Sequence of protein 2:
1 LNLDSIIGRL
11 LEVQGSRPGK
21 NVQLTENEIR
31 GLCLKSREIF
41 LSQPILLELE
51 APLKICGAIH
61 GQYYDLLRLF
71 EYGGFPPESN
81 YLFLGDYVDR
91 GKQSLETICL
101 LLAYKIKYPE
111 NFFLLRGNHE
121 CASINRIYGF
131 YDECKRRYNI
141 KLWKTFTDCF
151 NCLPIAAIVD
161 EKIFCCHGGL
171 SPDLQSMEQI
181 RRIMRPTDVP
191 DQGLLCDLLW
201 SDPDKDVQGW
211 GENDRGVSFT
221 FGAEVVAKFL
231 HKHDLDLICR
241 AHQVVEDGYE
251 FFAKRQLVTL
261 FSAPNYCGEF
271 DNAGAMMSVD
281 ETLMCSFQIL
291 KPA

Residue-level contacts at the interface:
Residue R95 in protein 1 is in contact with residue R137 in protein 2 (closest heavy-atom distance 4.3 Å).
Residue E100 in protein 1 interacts with residue K141 in protein 2 (closest heavy-atom distance 3.7 Å).
Residue D24 in protein 1 contacts residue K135 in protein 2 (closest heavy-atom distance 4.2 Å).
Residue D24 in protein 1 is in contact with residue R136 in protein 2 (closest heavy-atom distance 4.9 Å).
Residue R28 in protein 1 is in contact with residue R136 in protein 2 (closest heavy-atom distance 3.0 Å).
Residue R95 in protein 1 interacts with residue R136 in protein 2 (closest heavy-atom distance 4.3 Å).
Residue F21 in protein 1 is in contact with residue K135 in protein 2 (closest heavy-atom distance 4.6 Å).

Sequence of protein 1:
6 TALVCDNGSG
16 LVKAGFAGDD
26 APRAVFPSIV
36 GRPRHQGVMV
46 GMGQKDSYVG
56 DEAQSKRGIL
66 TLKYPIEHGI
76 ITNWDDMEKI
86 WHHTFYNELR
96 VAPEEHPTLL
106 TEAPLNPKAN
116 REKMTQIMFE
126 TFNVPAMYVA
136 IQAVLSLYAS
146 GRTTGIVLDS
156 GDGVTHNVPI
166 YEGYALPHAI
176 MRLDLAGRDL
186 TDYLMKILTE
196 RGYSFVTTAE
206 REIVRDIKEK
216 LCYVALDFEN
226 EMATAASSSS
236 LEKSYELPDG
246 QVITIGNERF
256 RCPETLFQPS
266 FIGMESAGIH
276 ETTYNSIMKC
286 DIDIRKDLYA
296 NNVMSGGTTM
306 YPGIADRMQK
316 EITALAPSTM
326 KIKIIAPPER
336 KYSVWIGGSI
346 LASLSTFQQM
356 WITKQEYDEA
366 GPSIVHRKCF

These two protein chains interact to form a complex.